This data describes a binding interaction between two proteins.

Sequence of the first protein:
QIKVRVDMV

Sequence of the second protein:
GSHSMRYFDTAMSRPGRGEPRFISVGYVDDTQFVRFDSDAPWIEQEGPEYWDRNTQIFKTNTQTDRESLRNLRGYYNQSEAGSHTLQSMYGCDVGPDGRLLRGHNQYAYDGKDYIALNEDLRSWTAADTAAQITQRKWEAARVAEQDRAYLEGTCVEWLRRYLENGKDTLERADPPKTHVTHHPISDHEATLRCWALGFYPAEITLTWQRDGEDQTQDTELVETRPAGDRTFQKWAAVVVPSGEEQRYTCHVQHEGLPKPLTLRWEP

Contacts between the two chains:
Residue I66 in the second protein contacts residue K3 in the first protein (closest heavy-atom distance 3.7 Å).
Residue I66 in the second protein contacts residue V4 in the first protein (closest heavy-atom distance 3.6 Å).
Residue F36 in the second protein contacts residue I2 in the first protein (closest heavy-atom distance 3.9 Å).
Residue T163 in the second protein interacts with residue Q1 in the first protein (closest heavy-atom distance 3.6 Å).
Residue W147 in the second protein interacts with residue V9 in the first protein (closest heavy-atom distance 3.9 Å).
Residue I66 in the second protein is in contact with residue I2 in the first protein (closest heavy-atom distance 3.5 Å).
Residue Y116 in the second protein contacts residue R5 in the first protein (closest heavy-atom distance 3.6 Å).
Residue L81 in the second protein contacts residue V9 in the first protein (closest heavy-atom distance 3.6 Å).
Residue D74 in the second protein is in contact with residue R5 in the first protein (closest heavy-atom distance 2.8 Å).
Residue K146 in the second protein contacts residue M8 in the first protein (closest heavy-atom distance 3.9 Å).
Residue I66 in the second protein contacts residue Q1 in the first protein (closest heavy-atom distance 3.8 Å).
Residue T73 in the second protein is in contact with residue D7 in the first protein (closest heavy-atom distance 3.8 Å).
Residue S97 in the second protein contacts residue R5 in the first protein (closest heavy-atom distance 3.6 Å).
Residue T73 in the second protein interacts with residue V6 in the first protein (closest heavy-atom distance 3.9 Å).
Residue T73 in the second protein interacts with residue M8 in the first protein (closest heavy-atom distance 3.9 Å).
Residue Y123 in the second protein contacts residue V9 in the first protein (closest heavy-atom distance 4.2 Å).
Residue D156 in the second protein contacts residue K3 in the first protein (closest heavy-atom distance 3.6 Å).
Residue T69 in the second protein contacts residue V4 in the first protein (closest heavy-atom distance 4.0 Å).
Residue D156 in the second protein contacts residue V4 in the first protein (closest heavy-atom distance 4.7 Å).
Residue T69 in the second protein is in contact with residue R5 in the first protein (closest heavy-atom distance 4.2 Å).
Residue E76 in the second protein is in contact with residue M8 in the first protein (closest heavy-atom distance 3.2 Å).
Residue S77 in the second protein is in contact with residue M8 in the first protein (closest heavy-atom distance 3.4 Å).
Residue F22 in the second protein contacts residue R5 in the first protein (closest heavy-atom distance 3.1 Å).
Residue W147 in the second protein is in contact with residue M8 in the first protein (closest heavy-atom distance 2.9 Å).
Residue W147 in the second protein is in contact with residue D7 in the first protein (closest heavy-atom distance 3.7 Å).
Residue N70 in the second protein contacts residue K3 in the first protein (closest heavy-atom distance 2.9 Å).
Residue N114 in the second protein interacts with residue K3 in the first protein (closest heavy-atom distance 4.0 Å).
Residue A150 in the second protein contacts residue D7 in the first protein (closest heavy-atom distance 3.8 Å).
Residue N80 in the second protein contacts residue M8 in the first protein (closest heavy-atom distance 3.0 Å).
Residue Y7 in the second protein is in contact with residue Q1 in the first protein (closest heavy-atom distance 2.9 Å).
Residue Y116 in the second protein contacts residue K3 in the first protein (closest heavy-atom distance 4.5 Å).
Residue W167 in the second protein interacts with residue Q1 in the first protein (closest heavy-atom distance 3.4 Å).
Residue Y7 in the second protein is in contact with residue I2 in the first protein (closest heavy-atom distance 3.2 Å).
Residue Y159 in the second protein interacts with residue K3 in the first protein (closest heavy-atom distance 3.6 Å).
Residue S77 in the second protein interacts with residue V9 in the first protein (closest heavy-atom distance 3.0 Å).
Residue K146 in the second protein is in contact with residue V9 in the first protein (closest heavy-atom distance 2.8 Å).
Residue F33 in the second protein interacts with residue Q1 in the first protein (closest heavy-atom distance 4.2 Å).
Residue N70 in the second protein interacts with residue R5 in the first protein (closest heavy-atom distance 2.8 Å).
Residue Y99 in the second protein interacts with residue I2 in the first protein (closest heavy-atom distance 3.3 Å).
Residue Y99 in the second protein interacts with residue R5 in the first protein (closest heavy-atom distance 3.9 Å).
Residue T143 in the second protein interacts with residue V9 in the first protein (closest heavy-atom distance 2.6 Å).
Residue Y171 in the second protein is in contact with residue Q1 in the first protein (closest heavy-atom distance 2.7 Å).
Residue Y159 in the second protein interacts with residue I2 in the first protein (closest heavy-atom distance 4.0 Å).
Residue Y99 in the second protein contacts residue K3 in the first protein (closest heavy-atom distance 3.0 Å).
Residue M5 in the second protein contacts residue Q1 in the first protein (closest heavy-atom distance 3.8 Å).
Residue N80 in the second protein interacts with residue V9 in the first protein (closest heavy-atom distance 2.9 Å).
Residue T73 in the second protein interacts with residue R5 in the first protein (closest heavy-atom distance 2.7 Å).
Residue V152 in the second protein is in contact with residue D7 in the first protein (closest heavy-atom distance 3.4 Å).
Residue S24 in the second protein interacts with residue I2 in the first protein (closest heavy-atom distance 4.1 Å).
Residue N70 in the second protein interacts with residue V4 in the first protein (closest heavy-atom distance 3.6 Å).
Residue Y59 in the second protein contacts residue Q1 in the first protein (closest heavy-atom distance 3.7 Å).
Residue R62 in the second protein interacts with residue Q1 in the first protein (closest heavy-atom distance 3.0 Å).
Residue N63 in the second protein is in contact with residue I2 in the first protein (closest heavy-atom distance 3.1 Å).
Residue T69 in the second protein is in contact with residue V6 in the first protein (closest heavy-atom distance 4.2 Å).
Residue Y159 in the second protein interacts with residue Q1 in the first protein (closest heavy-atom distance 2.6 Å).
Residue N63 in the second protein contacts residue Q1 in the first protein (closest heavy-atom distance 3.0 Å).
Residue Y84 in the second protein contacts residue V9 in the first protein (closest heavy-atom distance 2.6 Å).
Residue D9 in the second protein interacts with residue R5 in the first protein (closest heavy-atom distance 2.9 Å).
Residue F67 in the second protein contacts residue I2 in the first protein (closest heavy-atom distance 4.0 Å).
Residue N70 in the second protein interacts with residue I2 in the first protein (closest heavy-atom distance 4.2 Å).